Interface contacts:
Residue Y105 in protein 1 is in contact with residue Y55 in protein 2 (closest heavy-atom distance 3.5 Å).
Residue P130 in protein 1 contacts residue E125 in protein 2 (closest heavy-atom distance 2.7 Å).
Residue Y60 in protein 1 interacts with residue Y93 in protein 2 (closest heavy-atom distance 2.8 Å).
Residue A144 in protein 1 is in contact with residue F120 in protein 2 (closest heavy-atom distance 3.2 Å).
Residue S134 in protein 1 interacts with residue I119 in protein 2 (closest heavy-atom distance 3.0 Å).
Residue L131 in protein 1 is in contact with residue V135 in protein 2 (closest heavy-atom distance 3.6 Å).
Residue V37 in protein 1 contacts residue F100 in protein 2 (closest heavy-atom distance 3.5 Å).
Residue G44 in protein 1 contacts residue F100 in protein 2 (closest heavy-atom distance 3.4 Å).
Residue S139 in protein 1 is in contact with residue F118 in protein 2 (closest heavy-atom distance 3.0 Å).
Residue K43 in protein 1 contacts residue F100 in protein 2 (closest heavy-atom distance 3.5 Å).
Residue Y60 in protein 1 contacts residue R96 in protein 2 (closest heavy-atom distance 3.0 Å).
Residue P133 in protein 1 is in contact with residue F120 in protein 2 (closest heavy-atom distance 3.4 Å).
Residue Y60 in protein 1 is in contact with residue F95 in protein 2 (closest heavy-atom distance 3.8 Å).
Residue F173 in protein 1 interacts with residue T166 in protein 2 (closest heavy-atom distance 3.4 Å).
Residue F129 in protein 1 is in contact with residue K128 in protein 2 (closest heavy-atom distance 3.6 Å).
Residue S134 in protein 1 interacts with residue F120 in protein 2 (closest heavy-atom distance 3.2 Å).
Residue F129 in protein 1 interacts with residue S129 in protein 2 (closest heavy-atom distance 3.2 Å).
Residue A132 in protein 1 interacts with residue S123 in protein 2 (closest heavy-atom distance 3.4 Å).
Residue S134 in protein 1 is in contact with residue P121 in protein 2 (closest heavy-atom distance 3.9 Å).
Residue F129 in protein 1 interacts with residue E125 in protein 2 (closest heavy-atom distance 3.2 Å).
Residue Q39 in protein 1 is in contact with residue F100 in protein 2 (closest heavy-atom distance 2.9 Å).
Residue L131 in protein 1 interacts with residue P122 in protein 2 (closest heavy-atom distance 3.7 Å).
Residue S134 in protein 1 interacts with residue G214 in protein 2 (closest heavy-atom distance 3.3 Å).
Residue S135 in protein 1 contacts residue F118 in protein 2 (closest heavy-atom distance 3.6 Å).
Residue V188 in protein 1 contacts residue S178 in protein 2 (closest heavy-atom distance 3.8 Å).
Residue Q39 in protein 1 interacts with residue Y36 in protein 2 (closest heavy-atom distance 3.8 Å).
Residue H35 in protein 1 contacts residue R96 in protein 2 (closest heavy-atom distance 3.3 Å).
Residue A106 in protein 1 is in contact with residue Y55 in protein 2 (closest heavy-atom distance 3.0 Å).
Residue Q178 in protein 1 contacts residue T182 in protein 2 (closest heavy-atom distance 2.7 Å).
Residue F173 in protein 1 interacts with residue V165 in protein 2 (closest heavy-atom distance 3.0 Å).
Residue Q178 in protein 1 contacts residue Q162 in protein 2 (closest heavy-atom distance 3.0 Å).
Residue V104 in protein 1 is in contact with residue Y55 in protein 2 (closest heavy-atom distance 3.3 Å).
Residue A106 in protein 1 is in contact with residue L46 in protein 2 (closest heavy-atom distance 3.7 Å).
Residue P103 in protein 1 interacts with residue Y49 in protein 2 (closest heavy-atom distance 3.7 Å).
Residue P174 in protein 1 interacts with residue V165 in protein 2 (closest heavy-atom distance 3.5 Å).
Residue L148 in protein 1 interacts with residue T180 in protein 2 (closest heavy-atom distance 3.8 Å).
Residue F173 in protein 1 interacts with residue S178 in protein 2 (closest heavy-atom distance 3.8 Å).
Residue H171 in protein 1 interacts with residue S176 in protein 2 (closest heavy-atom distance 3.4 Å).
Residue S179 in protein 1 interacts with residue T182 in protein 2 (closest heavy-atom distance 3.6 Å).
Residue S134 in protein 1 contacts residue F118 in protein 2 (closest heavy-atom distance 3.2 Å).
Residue V176 in protein 1 is in contact with residue E163 in protein 2 (closest heavy-atom distance 3.3 Å).
Residue G42 in protein 1 is in contact with residue Q102 in protein 2 (closest heavy-atom distance 2.9 Å).
Residue S135 in protein 1 interacts with residue N212 in protein 2 (closest heavy-atom distance 3.2 Å).
Residue E46 in protein 1 contacts residue P97 in protein 2 (closest heavy-atom distance 3.1 Å).
Residue S134 in protein 1 is in contact with residue N212 in protein 2 (closest heavy-atom distance 3.0 Å).
Residue F173 in protein 1 is in contact with residue S164 in protein 2 (closest heavy-atom distance 2.9 Å).
Residue E46 in protein 1 contacts residue R96 in protein 2 (closest heavy-atom distance 2.7 Å).
Residue F107 in protein 1 is in contact with residue Y49 in protein 2 (closest heavy-atom distance 3.3 Å).
Residue V176 in protein 1 interacts with residue S164 in protein 2 (closest heavy-atom distance 3.1 Å).
Residue A61 in protein 1 contacts residue I98 in protein 2 (closest heavy-atom distance 3.5 Å).
Residue F173 in protein 1 contacts residue T180 in protein 2 (closest heavy-atom distance 3.6 Å).
Residue P130 in protein 1 interacts with residue S123 in protein 2 (closest heavy-atom distance 3.8 Å).
Residue K150 in protein 1 contacts residue T131 in protein 2 (closest heavy-atom distance 2.5 Å).
Residue W110 in protein 1 contacts residue P44 in protein 2 (closest heavy-atom distance 3.1 Å).
Residue K150 in protein 1 contacts residue S129 in protein 2 (closest heavy-atom distance 2.5 Å).
Residue F107 in protein 1 interacts with residue L46 in protein 2 (closest heavy-atom distance 3.5 Å).
Residue E46 in protein 1 is in contact with residue I98 in protein 2 (closest heavy-atom distance 3.6 Å).
Residue W110 in protein 1 is in contact with residue Y36 in protein 2 (closest heavy-atom distance 2.9 Å).
Residue V51 in protein 1 contacts residue R96 in protein 2 (closest heavy-atom distance 3.6 Å).
Residue Y109 in protein 1 contacts residue Y36 in protein 2 (closest heavy-atom distance 3.3 Å).

Sequence of protein 2:
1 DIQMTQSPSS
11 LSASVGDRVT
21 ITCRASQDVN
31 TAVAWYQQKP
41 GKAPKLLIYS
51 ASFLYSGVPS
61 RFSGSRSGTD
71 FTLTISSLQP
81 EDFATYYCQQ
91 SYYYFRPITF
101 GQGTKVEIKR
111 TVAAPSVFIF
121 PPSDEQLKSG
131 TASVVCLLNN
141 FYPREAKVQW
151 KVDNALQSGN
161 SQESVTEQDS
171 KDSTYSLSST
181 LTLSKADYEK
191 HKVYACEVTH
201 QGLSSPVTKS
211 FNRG

Sequence of protein 1:
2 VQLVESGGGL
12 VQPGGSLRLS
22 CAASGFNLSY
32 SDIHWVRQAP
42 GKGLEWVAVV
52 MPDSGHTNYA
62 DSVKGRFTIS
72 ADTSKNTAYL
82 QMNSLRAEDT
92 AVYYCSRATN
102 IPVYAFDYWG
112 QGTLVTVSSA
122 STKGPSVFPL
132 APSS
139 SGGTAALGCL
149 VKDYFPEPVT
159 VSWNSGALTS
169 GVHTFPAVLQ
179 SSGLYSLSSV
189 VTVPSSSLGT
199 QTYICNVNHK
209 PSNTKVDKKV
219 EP

This data describes a binding interaction between two proteins.